Interface contacts:
Residue D301 in protein 2 is in contact with residue K621 in protein 1 (closest heavy-atom distance 3.3 Å).
Residue R209 in protein 2 is in contact with residue N625 in protein 1 (closest heavy-atom distance 2.5 Å).
Residue R209 in protein 2 interacts with residue K153 in protein 1 (closest heavy-atom distance 3.4 Å).
Residue P205 in protein 2 is in contact with residue G151 in protein 1 (closest heavy-atom distance 2.8 Å).
Residue P205 in protein 2 contacts residue K152 in protein 1 (closest heavy-atom distance 4.0 Å).
Residue E206 in protein 2 interacts with residue N625 in protein 1 (closest heavy-atom distance 3.7 Å).
Residue D141 in protein 2 interacts with residue Y562 in protein 1 (closest heavy-atom distance 2.5 Å).
Residue Y51 in protein 2 interacts with residue K452 in protein 1 (closest heavy-atom distance 3.7 Å).
Residue Y40 in protein 2 contacts residue Q445 in protein 1 (closest heavy-atom distance 3.8 Å).
Residue E206 in protein 2 contacts residue L616 in protein 1 (closest heavy-atom distance 3.8 Å).
Residue G163 in protein 2 interacts with residue A618 in protein 1 (closest heavy-atom distance 3.8 Å).
Residue R164 in protein 2 interacts with residue F613 in protein 1 (closest heavy-atom distance 3.7 Å).
Residue Y204 in protein 2 contacts residue L616 in protein 1 (closest heavy-atom distance 3.7 Å).
Residue I52 in protein 2 contacts residue G456 in protein 1 (closest heavy-atom distance 3.8 Å).
Residue G163 in protein 2 is in contact with residue F613 in protein 1 (closest heavy-atom distance 2.9 Å).
Residue E206 in protein 2 interacts with residue K621 in protein 1 (closest heavy-atom distance 3.4 Å).
Residue Y40 in protein 2 interacts with residue Y562 in protein 1 (closest heavy-atom distance 3.1 Å).
Residue S207 in protein 2 contacts residue F622 in protein 1 (closest heavy-atom distance 3.2 Å).
Residue Y51 in protein 2 interacts with residue V455 in protein 1 (closest heavy-atom distance 3.8 Å).
Residue N203 in protein 2 is in contact with residue E98 in protein 1 (closest heavy-atom distance 3.8 Å).
Residue E206 in protein 2 contacts residue F622 in protein 1 (closest heavy-atom distance 3.6 Å).
Residue Y51 in protein 2 is in contact with residue N555 in protein 1 (closest heavy-atom distance 3.6 Å).
Residue G82 in protein 2 is in contact with residue R438 in protein 1 (closest heavy-atom distance 3.3 Å).
Residue R209 in protein 2 interacts with residue G151 in protein 1 (closest heavy-atom distance 3.7 Å).
Residue V83 in protein 2 is in contact with residue Y435 in protein 1 (closest heavy-atom distance 3.9 Å).
Residue Y40 in protein 2 contacts residue E441 in protein 1 (closest heavy-atom distance 3.3 Å).
Residue R39 in protein 2 interacts with residue N446 in protein 1 (closest heavy-atom distance 3.6 Å).
Residue N203 in protein 2 contacts residue T97 in protein 1 (closest heavy-atom distance 3.9 Å).
Residue S81 in protein 2 interacts with residue T442 in protein 1 (closest heavy-atom distance 3.6 Å).
Residue S207 in protein 2 contacts residue N620 in protein 1 (closest heavy-atom distance 3.4 Å).
Residue V36 in protein 2 interacts with residue T442 in protein 1 (closest heavy-atom distance 3.4 Å).
Residue Y51 in protein 2 is in contact with residue G456 in protein 1 (closest heavy-atom distance 3.9 Å).
Residue T79 in protein 2 contacts residue L439 in protein 1 (closest heavy-atom distance 3.9 Å).
Residue E162 in protein 2 interacts with residue F613 in protein 1 (closest heavy-atom distance 2.9 Å).
Residue E162 in protein 2 contacts residue K617 in protein 1 (closest heavy-atom distance 3.9 Å).
Residue E162 in protein 2 is in contact with residue L616 in protein 1 (closest heavy-atom distance 3.7 Å).
Residue L28 in protein 2 interacts with residue D612 in protein 1 (closest heavy-atom distance 3.7 Å).
Residue N139 in protein 2 is in contact with residue R559 in protein 1 (closest heavy-atom distance 3.0 Å).
Residue S207 in protein 2 is in contact with residue K621 in protein 1 (closest heavy-atom distance 3.5 Å).
Residue E162 in protein 2 contacts residue Q614 in protein 1 (closest heavy-atom distance 3.2 Å).
Residue D301 in protein 2 is in contact with residue N620 in protein 1 (closest heavy-atom distance 3.6 Å).
Residue R60 in protein 2 is in contact with residue D449 in protein 1 (closest heavy-atom distance 3.2 Å).
Residue Q233 in protein 2 contacts residue K153 in protein 1 (closest heavy-atom distance 3.6 Å).
Residue R210 in protein 2 is in contact with residue K621 in protein 1 (closest heavy-atom distance 3.7 Å).
Residue R164 in protein 2 contacts residue Q614 in protein 1 (closest heavy-atom distance 3.4 Å).
Residue R39 in protein 2 is in contact with residue Q445 in protein 1 (closest heavy-atom distance 4.0 Å).
Residue K202 in protein 2 is in contact with residue F119 in protein 1 (closest heavy-atom distance 3.7 Å).
Residue L80 in protein 2 interacts with residue T442 in protein 1 (closest heavy-atom distance 3.9 Å).
Residue R339 in protein 2 interacts with residue R619 in protein 1 (closest heavy-atom distance 3.2 Å).
Residue K92 in protein 2 contacts residue R438 in protein 1 (closest heavy-atom distance 4.0 Å).
Residue V161 in protein 2 contacts residue L616 in protein 1 (closest heavy-atom distance 4.0 Å).
Residue Y63 in protein 2 is in contact with residue N446 in protein 1 (closest heavy-atom distance 3.2 Å).
Residue F49 in protein 2 is in contact with residue F459 in protein 1 (closest heavy-atom distance 3.8 Å).
Residue V161 in protein 2 interacts with residue A618 in protein 1 (closest heavy-atom distance 3.4 Å).
Residue Y40 in protein 2 contacts residue R559 in protein 1 (closest heavy-atom distance 4.0 Å).
Residue I23 in protein 2 contacts residue N611 in protein 1 (closest heavy-atom distance 4.0 Å).
Residue R37 in protein 2 contacts residue A573 in protein 1 (closest heavy-atom distance 3.5 Å).
Residue I52 in protein 2 is in contact with residue F459 in protein 1 (closest heavy-atom distance 3.7 Å).
Residue D141 in protein 2 interacts with residue R559 in protein 1 (closest heavy-atom distance 3.9 Å).
Residue V36 in protein 2 contacts residue E441 in protein 1 (closest heavy-atom distance 4.0 Å).

Sequence of protein 2:
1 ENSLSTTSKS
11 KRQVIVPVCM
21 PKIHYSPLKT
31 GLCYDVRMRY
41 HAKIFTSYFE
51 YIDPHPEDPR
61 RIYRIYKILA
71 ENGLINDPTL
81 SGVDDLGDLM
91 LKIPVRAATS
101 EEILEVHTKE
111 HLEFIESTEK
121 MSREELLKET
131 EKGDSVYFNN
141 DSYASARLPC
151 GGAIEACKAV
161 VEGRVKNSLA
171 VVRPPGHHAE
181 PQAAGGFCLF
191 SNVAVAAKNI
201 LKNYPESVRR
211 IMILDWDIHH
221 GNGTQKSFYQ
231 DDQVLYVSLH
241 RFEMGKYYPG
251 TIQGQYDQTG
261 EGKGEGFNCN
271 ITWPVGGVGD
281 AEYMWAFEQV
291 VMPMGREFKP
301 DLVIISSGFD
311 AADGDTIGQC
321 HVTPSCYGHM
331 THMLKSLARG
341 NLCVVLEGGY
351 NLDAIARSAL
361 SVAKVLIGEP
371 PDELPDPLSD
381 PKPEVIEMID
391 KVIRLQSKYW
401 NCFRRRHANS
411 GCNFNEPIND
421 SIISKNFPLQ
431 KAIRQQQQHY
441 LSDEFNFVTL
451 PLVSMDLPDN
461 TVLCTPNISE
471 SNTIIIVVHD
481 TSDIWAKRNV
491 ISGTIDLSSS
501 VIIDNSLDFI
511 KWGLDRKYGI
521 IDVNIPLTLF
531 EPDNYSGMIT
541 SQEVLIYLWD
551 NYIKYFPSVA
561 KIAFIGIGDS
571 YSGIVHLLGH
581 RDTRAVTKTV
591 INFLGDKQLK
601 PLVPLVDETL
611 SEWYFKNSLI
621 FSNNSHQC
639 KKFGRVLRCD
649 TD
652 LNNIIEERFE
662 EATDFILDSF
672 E

Sequence of protein 1:
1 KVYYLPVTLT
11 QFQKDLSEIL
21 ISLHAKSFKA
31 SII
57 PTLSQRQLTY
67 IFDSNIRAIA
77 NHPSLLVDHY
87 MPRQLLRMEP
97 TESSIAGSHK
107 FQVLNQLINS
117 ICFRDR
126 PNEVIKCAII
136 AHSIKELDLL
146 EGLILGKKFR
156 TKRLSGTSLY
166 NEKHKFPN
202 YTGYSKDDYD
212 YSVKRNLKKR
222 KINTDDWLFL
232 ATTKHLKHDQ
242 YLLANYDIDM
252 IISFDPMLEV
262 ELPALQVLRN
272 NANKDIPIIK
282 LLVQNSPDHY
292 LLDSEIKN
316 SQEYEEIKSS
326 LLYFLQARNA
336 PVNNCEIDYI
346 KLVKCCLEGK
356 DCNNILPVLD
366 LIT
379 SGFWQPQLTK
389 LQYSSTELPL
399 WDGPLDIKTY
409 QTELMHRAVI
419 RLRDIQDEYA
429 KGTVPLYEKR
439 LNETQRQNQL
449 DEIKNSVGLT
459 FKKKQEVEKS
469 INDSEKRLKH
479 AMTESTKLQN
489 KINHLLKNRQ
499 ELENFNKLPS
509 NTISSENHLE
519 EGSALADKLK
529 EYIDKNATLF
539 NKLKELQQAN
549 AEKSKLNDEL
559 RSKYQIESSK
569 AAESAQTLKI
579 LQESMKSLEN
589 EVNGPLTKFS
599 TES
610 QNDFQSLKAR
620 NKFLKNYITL

This data describes a binding interaction between two proteins.